Sequence of the first protein:
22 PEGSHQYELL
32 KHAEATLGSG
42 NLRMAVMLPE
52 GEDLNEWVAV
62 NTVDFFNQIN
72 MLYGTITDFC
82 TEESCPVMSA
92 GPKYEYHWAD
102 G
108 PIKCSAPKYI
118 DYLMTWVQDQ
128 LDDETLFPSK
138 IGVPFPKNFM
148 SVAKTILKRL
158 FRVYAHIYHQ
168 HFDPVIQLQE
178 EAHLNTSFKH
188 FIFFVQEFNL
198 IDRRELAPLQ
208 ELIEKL

The following describes two proteins that form a bound complex.

Residue-level contacts at the interface:
Residue E177 in the first protein interacts with residue E29 in the second protein (closest heavy-atom distance 2.2 Å).
Residue G39 in the first protein interacts with residue K186 in the second protein (closest heavy-atom distance 4.2 Å).
Residue K32 in the first protein is in contact with residue Q69 in the second protein (closest heavy-atom distance 3.2 Å).
Residue Q69 in the first protein is in contact with residue A36 in the second protein (closest heavy-atom distance 3.7 Å).
Residue Q69 in the first protein is in contact with residue K32 in the second protein (closest heavy-atom distance 3.2 Å).
Residue T37 in the first protein contacts residue A179 in the second protein (closest heavy-atom distance 4.0 Å).
Residue M72 in the first protein contacts residue G24 in the second protein (closest heavy-atom distance 3.9 Å).
Residue M72 in the first protein interacts with residue Y28 in the second protein (closest heavy-atom distance 3.7 Å).
Residue G39 in the first protein contacts residue G41 in the second protein (closest heavy-atom distance 3.5 Å).
Residue G39 in the first protein interacts with residue L38 in the second protein (closest heavy-atom distance 3.3 Å).
Residue M72 in the first protein interacts with residue E29 in the second protein (closest heavy-atom distance 4.0 Å).
Residue E29 in the first protein interacts with residue M72 in the second protein (closest heavy-atom distance 4.0 Å).
Residue T183 in the first protein interacts with residue S40 in the second protein (closest heavy-atom distance 3.6 Å).
Residue H33 in the first protein is in contact with residue H180 in the second protein (closest heavy-atom distance 3.1 Å).
Residue T183 in the first protein is in contact with residue A36 in the second protein (closest heavy-atom distance 2.8 Å).
Residue A36 in the first protein is in contact with residue T183 in the second protein (closest heavy-atom distance 2.8 Å).
Residue G39 in the first protein interacts with residue L43 in the second protein (closest heavy-atom distance 3.7 Å).
Residue G39 in the first protein contacts residue T183 in the second protein (closest heavy-atom distance 3.5 Å).
Residue L38 in the first protein contacts residue G39 in the second protein (closest heavy-atom distance 3.3 Å).
Residue T37 in the first protein contacts residue H180 in the second protein (closest heavy-atom distance 3.7 Å).
Residue G41 in the first protein is in contact with residue S40 in the second protein (closest heavy-atom distance 4.2 Å).
Residue S40 in the first protein interacts with residue G41 in the second protein (closest heavy-atom distance 4.2 Å).
Residue A36 in the first protein interacts with residue H180 in the second protein (closest heavy-atom distance 3.4 Å).
Residue G24 in the first protein contacts residue M72 in the second protein (closest heavy-atom distance 3.9 Å).
Residue H180 in the first protein is in contact with residue A36 in the second protein (closest heavy-atom distance 3.4 Å).
Residue E29 in the first protein is in contact with residue T76 in the second protein (closest heavy-atom distance 3.8 Å).
Residue A36 in the first protein is in contact with residue Q69 in the second protein (closest heavy-atom distance 3.7 Å).
Residue Y28 in the first protein contacts residue M72 in the second protein (closest heavy-atom distance 3.6 Å).
Residue K32 in the first protein interacts with residue E35 in the second protein (closest heavy-atom distance 3.6 Å).
Residue H33 in the first protein is in contact with residue E177 in the second protein (closest heavy-atom distance 1.9 Å).
Residue T183 in the first protein is in contact with residue G39 in the second protein (closest heavy-atom distance 3.5 Å).
Residue T183 in the first protein contacts residue T37 in the second protein (closest heavy-atom distance 4.2 Å).
Residue E177 in the first protein contacts residue H33 in the second protein (closest heavy-atom distance 1.9 Å).
Residue M72 in the first protein interacts with residue K32 in the second protein (closest heavy-atom distance 4.2 Å).
Residue E35 in the first protein contacts residue E35 in the second protein (closest heavy-atom distance 3.2 Å).
Residue H180 in the first protein contacts residue E29 in the second protein (closest heavy-atom distance 3.1 Å).
Residue H180 in the first protein interacts with residue K32 in the second protein (closest heavy-atom distance 3.5 Å).
Residue Y28 in the first protein is in contact with residue N68 in the second protein (closest heavy-atom distance 3.3 Å).
Residue T76 in the first protein contacts residue E29 in the second protein (closest heavy-atom distance 3.8 Å).
Residue S40 in the first protein is in contact with residue T183 in the second protein (closest heavy-atom distance 3.6 Å).
Residue T37 in the first protein is in contact with residue T183 in the second protein (closest heavy-atom distance 4.1 Å).
Residue K32 in the first protein interacts with residue D65 in the second protein (closest heavy-atom distance 2.7 Å).
Residue K32 in the first protein is in contact with residue H180 in the second protein (closest heavy-atom distance 3.5 Å).
Residue G41 in the first protein contacts residue G41 in the second protein (closest heavy-atom distance 3.7 Å).
Residue L38 in the first protein is in contact with residue L38 in the second protein (closest heavy-atom distance 3.1 Å).
Residue H33 in the first protein interacts with residue Q176 in the second protein (closest heavy-atom distance 3.6 Å).
Residue D65 in the first protein interacts with residue K32 in the second protein (closest heavy-atom distance 2.7 Å).
Residue H180 in the first protein is in contact with residue T37 in the second protein (closest heavy-atom distance 3.7 Å).
Residue L43 in the first protein interacts with residue G39 in the second protein (closest heavy-atom distance 3.7 Å).
Residue H180 in the first protein contacts residue H33 in the second protein (closest heavy-atom distance 3.2 Å).
Residue K186 in the first protein is in contact with residue G39 in the second protein (closest heavy-atom distance 4.2 Å).
Residue Q176 in the first protein is in contact with residue E51 in the second protein (closest heavy-atom distance 3.1 Å).
Residue E35 in the first protein interacts with residue K32 in the second protein (closest heavy-atom distance 3.6 Å).
Residue G41 in the first protein contacts residue G39 in the second protein (closest heavy-atom distance 3.5 Å).
Residue E29 in the first protein contacts residue E177 in the second protein (closest heavy-atom distance 2.2 Å).
Residue E51 in the first protein is in contact with residue Q176 in the second protein (closest heavy-atom distance 3.1 Å).
Residue A179 in the first protein contacts residue T37 in the second protein (closest heavy-atom distance 4.0 Å).
Residue E29 in the first protein is in contact with residue H180 in the second protein (closest heavy-atom distance 3.1 Å).
Residue Q176 in the first protein interacts with residue H33 in the second protein (closest heavy-atom distance 3.6 Å).
Residue N68 in the first protein contacts residue Y28 in the second protein (closest heavy-atom distance 3.3 Å).

Sequence of the second protein:
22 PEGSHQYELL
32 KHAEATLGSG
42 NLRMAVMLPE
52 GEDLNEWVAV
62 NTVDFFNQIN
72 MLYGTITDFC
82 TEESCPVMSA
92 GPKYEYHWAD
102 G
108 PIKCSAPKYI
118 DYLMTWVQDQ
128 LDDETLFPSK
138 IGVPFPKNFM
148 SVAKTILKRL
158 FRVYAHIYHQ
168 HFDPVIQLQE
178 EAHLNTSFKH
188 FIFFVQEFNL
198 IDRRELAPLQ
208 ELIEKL